Sequence of protein 2:
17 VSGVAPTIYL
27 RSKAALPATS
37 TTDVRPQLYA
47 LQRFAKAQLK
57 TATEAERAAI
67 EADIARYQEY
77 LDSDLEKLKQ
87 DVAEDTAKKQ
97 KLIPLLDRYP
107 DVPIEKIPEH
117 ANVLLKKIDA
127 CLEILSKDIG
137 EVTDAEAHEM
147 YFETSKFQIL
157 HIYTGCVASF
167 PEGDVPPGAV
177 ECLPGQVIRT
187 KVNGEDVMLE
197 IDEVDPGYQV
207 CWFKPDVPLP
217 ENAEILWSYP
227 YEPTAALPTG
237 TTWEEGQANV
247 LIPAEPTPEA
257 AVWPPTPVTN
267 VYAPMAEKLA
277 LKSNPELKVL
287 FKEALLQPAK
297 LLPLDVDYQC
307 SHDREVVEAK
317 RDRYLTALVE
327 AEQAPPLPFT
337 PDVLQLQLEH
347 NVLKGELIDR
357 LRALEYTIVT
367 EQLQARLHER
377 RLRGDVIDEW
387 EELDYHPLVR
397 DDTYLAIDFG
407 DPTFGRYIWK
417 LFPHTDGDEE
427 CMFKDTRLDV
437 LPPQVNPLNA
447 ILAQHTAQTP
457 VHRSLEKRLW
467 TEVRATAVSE

Contacts between the two chains:
Residue H392 in protein 2 interacts with residue Y44 in protein 1 (closest heavy-atom distance 3.6 Å).
Residue P438 in protein 2 interacts with residue N50 in protein 1 (closest heavy-atom distance 3.9 Å).
Residue L394 in protein 2 interacts with residue Y44 in protein 1 (closest heavy-atom distance 4.0 Å).
Residue L349 in protein 2 interacts with residue I54 in protein 1 (closest heavy-atom distance 4.0 Å).
Residue L417 in protein 2 interacts with residue I43 in protein 1 (closest heavy-atom distance 4.2 Å).
Residue Y413 in protein 2 interacts with residue I43 in protein 1 (closest heavy-atom distance 3.7 Å).
Residue R433 in protein 2 interacts with residue Y46 in protein 1 (closest heavy-atom distance 3.7 Å).
Residue T366 in protein 2 is in contact with residue Y44 in protein 1 (closest heavy-atom distance 3.5 Å).
Residue F418 in protein 2 is in contact with residue Y42 in protein 1 (closest heavy-atom distance 4.0 Å).
Residue L444 in protein 2 contacts residue N56 in protein 1 (closest heavy-atom distance 3.7 Å).
Residue V395 in protein 2 contacts residue H41 in protein 1 (closest heavy-atom distance 3.4 Å).
Residue T262 in protein 2 interacts with residue N52 in protein 1 (closest heavy-atom distance 4.1 Å).
Residue N442 in protein 2 contacts residue I54 in protein 1 (closest heavy-atom distance 3.7 Å).
Residue F410 in protein 2 interacts with residue N37 in protein 1 (closest heavy-atom distance 4.1 Å).
Residue T399 in protein 2 is in contact with residue Y40 in protein 1 (closest heavy-atom distance 4.0 Å).
Residue E345 in protein 2 interacts with residue N56 in protein 1 (closest heavy-atom distance 3.5 Å).
Residue Q440 in protein 2 contacts residue N52 in protein 1 (closest heavy-atom distance 3.4 Å).
Residue P408 in protein 2 interacts with residue N37 in protein 1 (closest heavy-atom distance 3.3 Å).
Residue F418 in protein 2 is in contact with residue Y46 in protein 1 (closest heavy-atom distance 3.9 Å).
Residue K430 in protein 2 is in contact with residue Y46 in protein 1 (closest heavy-atom distance 2.1 Å).
Residue L389 in protein 2 is in contact with residue H41 in protein 1 (closest heavy-atom distance 3.5 Å).
Residue R356 in protein 2 is in contact with residue Y51 in protein 1 (closest heavy-atom distance 2.6 Å).
Residue W259 in protein 2 contacts residue N48 in protein 1 (closest heavy-atom distance 3.9 Å).
Residue A402 in protein 2 is in contact with residue Y40 in protein 1 (closest heavy-atom distance 4.1 Å).
Residue P439 in protein 2 interacts with residue N50 in protein 1 (closest heavy-atom distance 3.2 Å).
Residue L349 in protein 2 is in contact with residue F53 in protein 1 (closest heavy-atom distance 3.9 Å).
Residue W386 in protein 2 is in contact with residue A34 in protein 1 (closest heavy-atom distance 3.2 Å).
Residue I414 in protein 2 is in contact with residue T39 in protein 1 (closest heavy-atom distance 3.2 Å).
Residue W259 in protein 2 is in contact with residue Y51 in protein 1 (closest heavy-atom distance 3.3 Å).
Residue I403 in protein 2 contacts residue L33 in protein 1 (closest heavy-atom distance 3.2 Å).
Residue Y268 in protein 2 interacts with residue N57 in protein 1 (closest heavy-atom distance 3.4 Å).
Residue D431 in protein 2 interacts with residue Y46 in protein 1 (closest heavy-atom distance 3.6 Å).
Residue E352 in protein 2 interacts with residue F53 in protein 1 (closest heavy-atom distance 3.7 Å).
Residue E385 in protein 2 is in contact with residue I36 in protein 1 (closest heavy-atom distance 3.7 Å).
Residue I414 in protein 2 interacts with residue Y42 in protein 1 (closest heavy-atom distance 3.8 Å).
Residue V395 in protein 2 is in contact with residue Y40 in protein 1 (closest heavy-atom distance 3.5 Å).
Residue R356 in protein 2 interacts with residue F53 in protein 1 (closest heavy-atom distance 3.4 Å).
Residue L353 in protein 2 contacts residue F53 in protein 1 (closest heavy-atom distance 3.5 Å).
Residue N442 in protein 2 is in contact with residue N55 in protein 1 (closest heavy-atom distance 3.4 Å).
Residue R433 in protein 2 interacts with residue K45 in protein 1 (closest heavy-atom distance 3.3 Å).
Residue T421 in protein 2 is in contact with residue Y42 in protein 1 (closest heavy-atom distance 3.7 Å).
Residue D398 in protein 2 interacts with residue Y40 in protein 1 (closest heavy-atom distance 3.5 Å).
Residue W386 in protein 2 interacts with residue I36 in protein 1 (closest heavy-atom distance 3.5 Å).
Residue P438 in protein 2 is in contact with residue Y51 in protein 1 (closest heavy-atom distance 3.5 Å).
Residue M428 in protein 2 is in contact with residue Y38 in protein 1 (closest heavy-atom distance 3.5 Å).
Residue V395 in protein 2 interacts with residue Y44 in protein 1 (closest heavy-atom distance 4.0 Å).
Residue R356 in protein 2 interacts with residue Y49 in protein 1 (closest heavy-atom distance 3.5 Å).
Residue M428 in protein 2 is in contact with residue Y42 in protein 1 (closest heavy-atom distance 3.8 Å).
Residue L444 in protein 2 interacts with residue I54 in protein 1 (closest heavy-atom distance 4.0 Å).
Residue P438 in protein 2 contacts residue N52 in protein 1 (closest heavy-atom distance 3.9 Å).
Residue E345 in protein 2 interacts with residue N57 in protein 1 (closest heavy-atom distance 4.2 Å).
Residue P439 in protein 2 interacts with residue N52 in protein 1 (closest heavy-atom distance 2.8 Å).
Residue T432 in protein 2 contacts residue Y46 in protein 1 (closest heavy-atom distance 4.0 Å).
Residue R356 in protein 2 interacts with residue N50 in protein 1 (closest heavy-atom distance 4.1 Å).
Residue T262 in protein 2 is in contact with residue Y51 in protein 1 (closest heavy-atom distance 3.8 Å).
Residue R433 in protein 2 interacts with residue N48 in protein 1 (closest heavy-atom distance 3.9 Å).
Residue E385 in protein 2 contacts residue Y38 in protein 1 (closest heavy-atom distance 2.9 Å).
Residue C427 in protein 2 is in contact with residue Y42 in protein 1 (closest heavy-atom distance 3.4 Å).
Residue D407 in protein 2 is in contact with residue N37 in protein 1 (closest heavy-atom distance 4.0 Å).
Residue I403 in protein 2 is in contact with residue S35 in protein 1 (closest heavy-atom distance 3.9 Å).

This data describes a binding interaction between two proteins.

Sequence of protein 1:
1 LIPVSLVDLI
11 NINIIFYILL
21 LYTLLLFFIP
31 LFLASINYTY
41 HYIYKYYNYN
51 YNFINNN